Sequence of chain A:
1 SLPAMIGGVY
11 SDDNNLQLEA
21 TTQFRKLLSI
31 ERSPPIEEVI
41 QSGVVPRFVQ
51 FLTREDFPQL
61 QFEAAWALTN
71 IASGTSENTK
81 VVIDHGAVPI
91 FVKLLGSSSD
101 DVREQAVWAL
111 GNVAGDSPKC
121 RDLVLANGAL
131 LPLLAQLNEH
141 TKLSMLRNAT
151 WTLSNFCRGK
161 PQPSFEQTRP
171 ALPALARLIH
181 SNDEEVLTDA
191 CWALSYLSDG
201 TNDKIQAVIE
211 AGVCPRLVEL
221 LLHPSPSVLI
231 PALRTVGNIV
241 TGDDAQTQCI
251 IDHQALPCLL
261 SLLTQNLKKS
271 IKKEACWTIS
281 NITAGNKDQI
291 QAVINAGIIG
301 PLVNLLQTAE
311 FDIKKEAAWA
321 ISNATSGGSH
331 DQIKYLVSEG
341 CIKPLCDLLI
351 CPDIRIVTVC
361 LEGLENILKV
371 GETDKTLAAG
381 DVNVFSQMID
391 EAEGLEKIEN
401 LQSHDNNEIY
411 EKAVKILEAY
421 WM

Interface contacts:
Residue W151 in chain A is in contact with residue Q14 in chain B (closest heavy-atom distance 3.0 Å).
Residue T241 in chain A contacts residue R5 in chain B (closest heavy-atom distance 3.4 Å).
Residue L28 in chain A is in contact with residue K18 in chain B (closest heavy-atom distance 3.7 Å).
Residue N281 in chain A interacts with residue K4 in chain B (closest heavy-atom distance 2.8 Å).
Residue N70 in chain A is in contact with residue K19 in chain B (closest heavy-atom distance 3.0 Å).
Residue N155 in chain A contacts residue A15 in chain B (closest heavy-atom distance 2.8 Å).
Residue W66 in chain A is in contact with residue D21 in chain B (closest heavy-atom distance 3.7 Å).
Residue V240 in chain A contacts residue K4 in chain B (closest heavy-atom distance 2.7 Å).
Residue W151 in chain A interacts with residue A15 in chain B (closest heavy-atom distance 3.4 Å).
Residue W319 in chain A is in contact with residue R5 in chain B (closest heavy-atom distance 3.4 Å).
Residue S29 in chain A is in contact with residue K19 in chain B (closest heavy-atom distance 3.2 Å).
Residue W66 in chain A contacts residue K19 in chain B (closest heavy-atom distance 3.0 Å).
Residue R234 in chain A contacts residue T9 in chain B (closest heavy-atom distance 3.2 Å).
Residue A72 in chain A is in contact with residue K16 in chain B (closest heavy-atom distance 3.3 Å).
Residue W277 in chain A contacts residue A7 in chain B (closest heavy-atom distance 3.5 Å).
Residue G115 in chain A contacts residue A15 in chain B (closest heavy-atom distance 3.4 Å).
Residue N112 in chain A is in contact with residue K16 in chain B (closest heavy-atom distance 3.4 Å).
Residue T241 in chain A is in contact with residue K4 in chain B (closest heavy-atom distance 3.4 Å).
Residue S280 in chain A interacts with residue R5 in chain B (closest heavy-atom distance 3.0 Å).
Residue W108 in chain A is in contact with residue K19 in chain B (closest heavy-atom distance 3.6 Å).
Residue Y196 in chain A is in contact with residue G13 in chain B (closest heavy-atom distance 3.3 Å).
Residue S73 in chain A contacts residue K18 in chain B (closest heavy-atom distance 3.8 Å).
Residue T75 in chain A is in contact with residue K16 in chain B (closest heavy-atom distance 3.9 Å).
Residue R158 in chain A is in contact with residue Q14 in chain B (closest heavy-atom distance 3.4 Å).
Residue W192 in chain A interacts with residue A12 in chain B (closest heavy-atom distance 3.5 Å).
Residue A284 in chain A is in contact with residue K4 in chain B (closest heavy-atom distance 3.8 Å).
Residue R234 in chain A is in contact with residue A7 in chain B (closest heavy-atom distance 3.5 Å).
Residue N323 in chain A interacts with residue A2 in chain B (closest heavy-atom distance 3.4 Å).
Residue G242 in chain A interacts with residue K4 in chain B (closest heavy-atom distance 3.0 Å).
Residue R158 in chain A is in contact with residue G13 in chain B (closest heavy-atom distance 3.0 Å).
Residue W108 in chain A interacts with residue K17 in chain B (closest heavy-atom distance 2.9 Å).
Residue T79 in chain A interacts with residue K16 in chain B (closest heavy-atom distance 2.8 Å).
Residue R158 in chain A contacts residue A15 in chain B (closest heavy-atom distance 3.2 Å).
Residue W151 in chain A contacts residue K17 in chain B (closest heavy-atom distance 3.5 Å).
Residue T247 in chain A interacts with residue K4 in chain B (closest heavy-atom distance 3.0 Å).
Residue E316 in chain A is in contact with residue R5 in chain B (closest heavy-atom distance 2.5 Å).
Residue N70 in chain A contacts residue K18 in chain B (closest heavy-atom distance 3.5 Å).
Residue Y196 in chain A interacts with residue K11 in chain B (closest heavy-atom distance 3.8 Å).
Residue S326 in chain A interacts with residue A2 in chain B (closest heavy-atom distance 3.7 Å).
Residue A284 in chain A contacts residue A2 in chain B (closest heavy-atom distance 3.7 Å).
Residue R158 in chain A interacts with residue A12 in chain B (closest heavy-atom distance 3.4 Å).
Residue K160 in chain A is in contact with residue K10 in chain B (closest heavy-atom distance 3.7 Å).
Residue D116 in chain A is in contact with residue K16 in chain B (closest heavy-atom distance 2.7 Å).
Residue S29 in chain A interacts with residue L20 in chain B (closest heavy-atom distance 3.3 Å).
Residue N112 in chain A interacts with residue K17 in chain B (closest heavy-atom distance 2.9 Å).
Residue W277 in chain A is in contact with residue R5 in chain B (closest heavy-atom distance 2.8 Å).
Residue I30 in chain A contacts residue K18 in chain B (closest heavy-atom distance 3.0 Å).
Residue S73 in chain A is in contact with residue K16 in chain B (closest heavy-atom distance 3.7 Å).
Residue N281 in chain A interacts with residue R5 in chain B (closest heavy-atom distance 2.9 Å).
Residue Y196 in chain A interacts with residue A12 in chain B (closest heavy-atom distance 3.4 Å).
Residue W192 in chain A interacts with residue G13 in chain B (closest heavy-atom distance 3.7 Å).
Residue E31 in chain A interacts with residue K18 in chain B (closest heavy-atom distance 3.0 Å).
Residue G74 in chain A is in contact with residue K16 in chain B (closest heavy-atom distance 2.8 Å).
Residue Q105 in chain A contacts residue K19 in chain B (closest heavy-atom distance 2.7 Å).
Residue P34 in chain A interacts with residue K18 in chain B (closest heavy-atom distance 3.8 Å).
Residue W108 in chain A contacts residue K18 in chain B (closest heavy-atom distance 3.9 Å).
Residue E274 in chain A is in contact with residue K11 in chain B (closest heavy-atom distance 3.8 Å).
Residue W192 in chain A contacts residue K11 in chain B (closest heavy-atom distance 3.3 Å).
Residue S326 in chain A is in contact with residue S1 in chain B (closest heavy-atom distance 3.3 Å).
Residue R234 in chain A is in contact with residue K11 in chain B (closest heavy-atom distance 3.5 Å).

Sequence of chain B:
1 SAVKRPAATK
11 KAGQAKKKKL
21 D

This data describes a binding interaction between two proteins.